Residue-level contacts at the interface:
Residue K35 in the second protein contacts residue V71 in the first protein (closest heavy-atom distance 3.8 Å).
Residue D9 in the second protein contacts residue W60 in the first protein (closest heavy-atom distance 4.5 Å).
Residue A37 in the second protein interacts with residue E73 in the first protein (closest heavy-atom distance 4.8 Å).
Residue K35 in the second protein is in contact with residue E73 in the first protein (closest heavy-atom distance 2.4 Å).

Sequence of the first protein:
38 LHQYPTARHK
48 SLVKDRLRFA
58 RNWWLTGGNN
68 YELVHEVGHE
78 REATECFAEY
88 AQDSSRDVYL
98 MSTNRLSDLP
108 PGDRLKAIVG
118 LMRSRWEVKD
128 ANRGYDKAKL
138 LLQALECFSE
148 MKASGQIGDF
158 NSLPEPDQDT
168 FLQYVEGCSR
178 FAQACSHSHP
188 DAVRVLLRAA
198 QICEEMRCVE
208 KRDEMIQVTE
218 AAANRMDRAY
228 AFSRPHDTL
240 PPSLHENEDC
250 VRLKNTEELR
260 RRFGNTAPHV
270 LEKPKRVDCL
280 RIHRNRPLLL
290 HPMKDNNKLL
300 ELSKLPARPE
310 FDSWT

These two protein chains interact to form a complex.

Sequence of the second protein:
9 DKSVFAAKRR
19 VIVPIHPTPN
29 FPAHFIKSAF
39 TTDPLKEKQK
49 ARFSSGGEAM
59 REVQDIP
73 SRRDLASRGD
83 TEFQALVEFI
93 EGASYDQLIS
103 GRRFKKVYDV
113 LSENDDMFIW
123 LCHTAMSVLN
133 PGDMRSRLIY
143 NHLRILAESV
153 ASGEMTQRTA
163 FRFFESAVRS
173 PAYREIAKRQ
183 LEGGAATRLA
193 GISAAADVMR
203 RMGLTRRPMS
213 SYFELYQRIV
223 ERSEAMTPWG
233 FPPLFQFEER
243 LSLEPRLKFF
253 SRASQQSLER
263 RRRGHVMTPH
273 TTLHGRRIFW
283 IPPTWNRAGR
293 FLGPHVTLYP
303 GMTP